The following describes two proteins that form a bound complex.

Sequence of the first protein:
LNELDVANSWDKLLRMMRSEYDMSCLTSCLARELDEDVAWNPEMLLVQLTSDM

Residue-level contacts at the interface:
Residue R906 in the second protein interacts with residue T203 in the first protein (closest heavy-atom distance 4.3 Å).
Residue R1010 in the second protein is in contact with residue L166 in the first protein (closest heavy-atom distance 3.4 Å).
Residue L1154 in the second protein contacts residue C178 in the first protein (closest heavy-atom distance 3.8 Å).
Residue M1007 in the second protein is in contact with residue L166 in the first protein (closest heavy-atom distance 3.7 Å).
Residue Y1043 in the second protein is in contact with residue E173 in the first protein (closest heavy-atom distance 4.3 Å).
Residue Q1004 in the second protein contacts residue A184 in the first protein (closest heavy-atom distance 3.8 Å).
Residue P1150 in the second protein contacts residue C178 in the first protein (closest heavy-atom distance 4.2 Å).
Residue Y1043 in the second protein interacts with residue M176 in the first protein (closest heavy-atom distance 3.3 Å).
Residue L1044 in the second protein is in contact with residue M170 in the first protein (closest heavy-atom distance 3.9 Å).
Residue Q1005 in the second protein is in contact with residue D188 in the first protein (closest heavy-atom distance 4.2 Å).
Residue Q1004 in the second protein contacts residue L183 in the first protein (closest heavy-atom distance 3.8 Å).
Residue S1036 in the second protein interacts with residue L179 in the first protein (closest heavy-atom distance 3.3 Å).
Residue Q1004 in the second protein interacts with residue C182 in the first protein (closest heavy-atom distance 2.5 Å).
Residue I911 in the second protein interacts with residue L199 in the first protein (closest heavy-atom distance 4.2 Å).
Residue D938 in the second protein interacts with residue E186 in the first protein (closest heavy-atom distance 4.4 Å).
Residue K944 in the second protein contacts residue W193 in the first protein (closest heavy-atom distance 3.5 Å).
Residue H1236 in the second protein is in contact with residue W193 in the first protein (closest heavy-atom distance 3.2 Å).
Residue L948 in the second protein is in contact with residue L199 in the first protein (closest heavy-atom distance 3.9 Å).
Residue R1230 in the second protein is in contact with residue D190 in the first protein (closest heavy-atom distance 2.4 Å).
Residue F945 in the second protein contacts residue L202 in the first protein (closest heavy-atom distance 4.2 Å).
Residue A1039 in the second protein interacts with residue L179 in the first protein (closest heavy-atom distance 3.9 Å).
Residue L907 in the second protein is in contact with residue T203 in the first protein (closest heavy-atom distance 3.3 Å).
Residue M1007 in the second protein interacts with residue L167 in the first protein (closest heavy-atom distance 3.8 Å).
Residue Y1043 in the second protein interacts with residue M170 in the first protein (closest heavy-atom distance 4.1 Å).
Residue F1151 in the second protein is in contact with residue L179 in the first protein (closest heavy-atom distance 3.8 Å).
Residue L951 in the second protein interacts with residue P195 in the first protein (closest heavy-atom distance 3.6 Å).
Residue T908 in the second protein is in contact with residue T203 in the first protein (closest heavy-atom distance 3.9 Å).
Residue L1037 in the second protein is in contact with residue L183 in the first protein (closest heavy-atom distance 3.7 Å).
Residue L1037 in the second protein contacts residue C182 in the first protein (closest heavy-atom distance 3.8 Å).
Residue T908 in the second protein contacts residue L199 in the first protein (closest heavy-atom distance 4.0 Å).
Residue L1044 in the second protein interacts with residue M169 in the first protein (closest heavy-atom distance 3.9 Å).
Residue L1234 in the second protein interacts with residue W193 in the first protein (closest heavy-atom distance 4.3 Å).
Residue H1157 in the second protein is in contact with residue Y174 in the first protein (closest heavy-atom distance 3.6 Å).
Residue L1154 in the second protein is in contact with residue L179 in the first protein (closest heavy-atom distance 3.9 Å).
Residue R1230 in the second protein is in contact with residue A192 in the first protein (closest heavy-atom distance 3.1 Å).
Residue H1236 in the second protein interacts with residue A192 in the first protein (closest heavy-atom distance 3.4 Å).
Residue L1058 in the second protein contacts residue L179 in the first protein (closest heavy-atom distance 4.1 Å).
Residue L1001 in the second protein is in contact with residue D188 in the first protein (closest heavy-atom distance 3.4 Å).
Residue L1040 in the second protein interacts with residue L179 in the first protein (closest heavy-atom distance 3.9 Å).
Residue T1161 in the second protein contacts residue Y174 in the first protein (closest heavy-atom distance 3.3 Å).
Residue K955 in the second protein interacts with residue E196 in the first protein (closest heavy-atom distance 3.8 Å).
Residue L948 in the second protein is in contact with residue P195 in the first protein (closest heavy-atom distance 3.3 Å).
Residue I1158 in the second protein contacts residue Y174 in the first protein (closest heavy-atom distance 3.7 Å).
Residue R1010 in the second protein interacts with residue M169 in the first protein (closest heavy-atom distance 4.3 Å).
Residue D1033 in the second protein interacts with residue C182 in the first protein (closest heavy-atom distance 3.3 Å).
Residue M1007 in the second protein interacts with residue W163 in the first protein (closest heavy-atom distance 3.5 Å).
Residue L1154 in the second protein contacts residue D175 in the first protein (closest heavy-atom distance 3.5 Å).
Residue F1055 in the second protein interacts with residue L179 in the first protein (closest heavy-atom distance 4.4 Å).
Residue K941 in the second protein contacts residue L202 in the first protein (closest heavy-atom distance 4.2 Å).
Residue R1230 in the second protein contacts residue V191 in the first protein (closest heavy-atom distance 3.1 Å).
Residue L1040 in the second protein is in contact with residue L183 in the first protein (closest heavy-atom distance 3.8 Å).
Residue T908 in the second protein interacts with residue V200 in the first protein (closest heavy-atom distance 4.1 Å).
Residue A1008 in the second protein contacts residue L166 in the first protein (closest heavy-atom distance 4.3 Å).
Residue F1151 in the second protein interacts with residue C178 in the first protein (closest heavy-atom distance 3.1 Å).
Residue N1231 in the second protein contacts residue A192 in the first protein (closest heavy-atom distance 3.5 Å).
Residue S1036 in the second protein interacts with residue C182 in the first protein (closest heavy-atom distance 3.6 Å).
Residue L1154 in the second protein contacts residue M176 in the first protein (closest heavy-atom distance 3.8 Å).
Residue H1236 in the second protein is in contact with residue V191 in the first protein (closest heavy-atom distance 3.6 Å).
Residue M1007 in the second protein is in contact with residue M170 in the first protein (closest heavy-atom distance 3.6 Å).
Residue L940 in the second protein contacts residue E186 in the first protein (closest heavy-atom distance 3.4 Å).

Sequence of the second protein:
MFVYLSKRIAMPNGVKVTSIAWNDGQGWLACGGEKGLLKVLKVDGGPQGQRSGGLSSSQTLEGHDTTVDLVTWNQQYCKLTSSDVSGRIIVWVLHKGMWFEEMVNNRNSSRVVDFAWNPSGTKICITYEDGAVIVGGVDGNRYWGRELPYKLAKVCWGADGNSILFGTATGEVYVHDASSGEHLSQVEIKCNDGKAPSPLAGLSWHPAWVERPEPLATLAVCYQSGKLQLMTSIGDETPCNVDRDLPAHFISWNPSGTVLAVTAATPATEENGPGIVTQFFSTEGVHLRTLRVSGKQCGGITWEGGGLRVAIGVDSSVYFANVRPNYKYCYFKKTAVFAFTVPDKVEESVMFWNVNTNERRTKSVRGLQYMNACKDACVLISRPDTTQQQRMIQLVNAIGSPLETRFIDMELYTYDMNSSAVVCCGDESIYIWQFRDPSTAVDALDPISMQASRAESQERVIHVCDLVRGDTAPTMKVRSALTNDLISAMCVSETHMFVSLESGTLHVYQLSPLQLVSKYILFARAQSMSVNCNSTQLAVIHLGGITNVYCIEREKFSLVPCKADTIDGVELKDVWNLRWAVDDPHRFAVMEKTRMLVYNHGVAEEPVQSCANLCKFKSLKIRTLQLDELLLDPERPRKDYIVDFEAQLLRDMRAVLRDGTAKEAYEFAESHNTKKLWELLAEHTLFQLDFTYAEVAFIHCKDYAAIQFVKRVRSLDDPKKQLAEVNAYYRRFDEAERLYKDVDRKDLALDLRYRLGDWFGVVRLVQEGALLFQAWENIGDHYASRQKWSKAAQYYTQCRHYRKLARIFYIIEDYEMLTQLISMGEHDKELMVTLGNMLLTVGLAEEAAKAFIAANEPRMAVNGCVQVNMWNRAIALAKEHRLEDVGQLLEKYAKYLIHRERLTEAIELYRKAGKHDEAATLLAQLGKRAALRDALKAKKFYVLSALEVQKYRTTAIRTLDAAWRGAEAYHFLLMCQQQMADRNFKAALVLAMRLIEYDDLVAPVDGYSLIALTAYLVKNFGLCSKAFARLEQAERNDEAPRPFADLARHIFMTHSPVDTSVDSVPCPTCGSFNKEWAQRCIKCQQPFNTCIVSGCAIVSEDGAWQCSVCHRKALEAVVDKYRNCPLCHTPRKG